Residue-level contacts at the interface:
Residue L1504 in chain A is in contact with residue N61 in chain B (closest heavy-atom distance 4.6 Å).

The following describes two proteins that form a bound complex.

Sequence of chain A:
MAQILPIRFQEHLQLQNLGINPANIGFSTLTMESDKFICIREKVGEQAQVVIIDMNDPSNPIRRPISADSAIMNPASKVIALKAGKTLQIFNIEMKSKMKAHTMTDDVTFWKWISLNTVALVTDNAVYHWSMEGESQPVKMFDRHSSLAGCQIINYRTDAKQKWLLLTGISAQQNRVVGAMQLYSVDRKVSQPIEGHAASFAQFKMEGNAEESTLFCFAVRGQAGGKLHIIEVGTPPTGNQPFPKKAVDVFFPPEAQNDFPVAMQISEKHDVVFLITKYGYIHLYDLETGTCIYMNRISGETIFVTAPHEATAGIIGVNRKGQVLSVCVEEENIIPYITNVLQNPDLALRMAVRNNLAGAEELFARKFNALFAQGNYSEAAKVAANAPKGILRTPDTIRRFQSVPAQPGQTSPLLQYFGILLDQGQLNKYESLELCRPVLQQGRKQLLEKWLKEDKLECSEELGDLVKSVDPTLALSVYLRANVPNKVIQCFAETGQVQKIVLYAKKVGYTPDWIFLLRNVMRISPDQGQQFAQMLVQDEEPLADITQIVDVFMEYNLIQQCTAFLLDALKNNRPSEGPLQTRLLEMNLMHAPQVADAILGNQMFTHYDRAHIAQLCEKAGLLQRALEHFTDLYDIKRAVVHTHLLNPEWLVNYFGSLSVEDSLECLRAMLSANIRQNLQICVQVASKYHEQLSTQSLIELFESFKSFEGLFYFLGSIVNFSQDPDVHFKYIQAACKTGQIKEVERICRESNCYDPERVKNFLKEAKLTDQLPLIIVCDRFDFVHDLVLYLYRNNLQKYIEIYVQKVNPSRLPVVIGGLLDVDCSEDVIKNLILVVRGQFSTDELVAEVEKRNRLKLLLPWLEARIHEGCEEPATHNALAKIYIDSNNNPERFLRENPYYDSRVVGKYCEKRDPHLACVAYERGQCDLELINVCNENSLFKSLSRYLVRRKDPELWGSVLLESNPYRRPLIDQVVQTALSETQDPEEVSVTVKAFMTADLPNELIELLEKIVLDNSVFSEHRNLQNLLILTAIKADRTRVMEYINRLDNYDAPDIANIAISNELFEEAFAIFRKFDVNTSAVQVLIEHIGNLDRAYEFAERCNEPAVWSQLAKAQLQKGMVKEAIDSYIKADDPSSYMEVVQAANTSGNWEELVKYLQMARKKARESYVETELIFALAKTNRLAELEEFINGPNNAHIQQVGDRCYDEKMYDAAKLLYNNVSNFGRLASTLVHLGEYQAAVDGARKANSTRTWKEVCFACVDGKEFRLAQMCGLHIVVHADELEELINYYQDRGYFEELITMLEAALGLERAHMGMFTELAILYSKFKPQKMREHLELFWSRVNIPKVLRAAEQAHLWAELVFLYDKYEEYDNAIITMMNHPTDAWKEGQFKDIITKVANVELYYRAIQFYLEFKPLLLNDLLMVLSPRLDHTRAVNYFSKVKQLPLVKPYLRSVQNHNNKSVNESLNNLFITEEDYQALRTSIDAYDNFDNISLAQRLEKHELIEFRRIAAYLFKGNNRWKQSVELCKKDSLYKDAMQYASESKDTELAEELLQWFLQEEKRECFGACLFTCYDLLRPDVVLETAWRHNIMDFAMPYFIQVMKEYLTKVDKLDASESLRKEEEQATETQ

Sequence of chain B:
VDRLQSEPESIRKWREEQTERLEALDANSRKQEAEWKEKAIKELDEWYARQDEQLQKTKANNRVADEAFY